These two protein chains interact to form a complex.

Contacts between the two chains:
Residue F496 in protein 2 interacts with residue K193 in protein 1 (closest heavy-atom distance 3.4 Å).
Residue T434 in protein 2 contacts residue Q192 in protein 1 (closest heavy-atom distance 3.5 Å).
Residue E302 in protein 2 interacts with residue P78 in protein 1 (closest heavy-atom distance 3.6 Å).
Residue P295 in protein 2 contacts residue R308 in protein 1 (closest heavy-atom distance 3.1 Å).
Residue K216 in protein 2 contacts residue D153 in protein 1 (closest heavy-atom distance 3.4 Å).
Residue L389 in protein 2 contacts residue E315 in protein 1 (closest heavy-atom distance 3.3 Å).
Residue S347 in protein 2 contacts residue K309 in protein 1 (closest heavy-atom distance 3.2 Å).
Residue A385 in protein 2 interacts with residue E315 in protein 1 (closest heavy-atom distance 3.4 Å).
Residue E381 in protein 2 is in contact with residue T316 in protein 1 (closest heavy-atom distance 3.4 Å).
Residue R213 in protein 2 contacts residue K309 in protein 1 (closest heavy-atom distance 3.4 Å).
Residue R349 in protein 2 is in contact with residue R154 in protein 1 (closest heavy-atom distance 3.5 Å).
Residue E302 in protein 2 interacts with residue R308 in protein 1 (closest heavy-atom distance 3.5 Å).
Residue F497 in protein 2 interacts with residue T136 in protein 1 (closest heavy-atom distance 3.2 Å).
Residue L312 in protein 2 interacts with residue R145 in protein 1 (closest heavy-atom distance 3.2 Å).
Residue F497 in protein 2 interacts with residue K193 in protein 1 (closest heavy-atom distance 3.3 Å).
Residue R212 in protein 2 is in contact with residue R154 in protein 1 (closest heavy-atom distance 3.2 Å).
Residue A499 in protein 2 contacts residue R133 in protein 1 (closest heavy-atom distance 3.3 Å).
Residue R349 in protein 2 is in contact with residue D153 in protein 1 (closest heavy-atom distance 2.9 Å).
Residue F345 in protein 2 contacts residue V310 in protein 1 (closest heavy-atom distance 3.5 Å).
Residue Y313 in protein 2 is in contact with residue R145 in protein 1 (closest heavy-atom distance 2.9 Å).
Residue L442 in protein 2 interacts with residue Q189 in protein 1 (closest heavy-atom distance 3.3 Å).
Residue S438 in protein 2 is in contact with residue Q192 in protein 1 (closest heavy-atom distance 3.2 Å).
Residue D498 in protein 2 is in contact with residue R138 in protein 1 (closest heavy-atom distance 3.1 Å).
Residue L294 in protein 2 interacts with residue V310 in protein 1 (closest heavy-atom distance 3.6 Å).
Residue A499 in protein 2 interacts with residue R138 in protein 1 (closest heavy-atom distance 3.1 Å).
Residue H346 in protein 2 interacts with residue E311 in protein 1 (closest heavy-atom distance 3.0 Å).
Residue Q386 in protein 2 is in contact with residue T313 in protein 1 (closest heavy-atom distance 3.3 Å).
Residue T435 in protein 2 interacts with residue K193 in protein 1 (closest heavy-atom distance 3.3 Å).
Residue P348 in protein 2 is in contact with residue K309 in protein 1 (closest heavy-atom distance 3.1 Å).
Residue I332 in protein 2 contacts residue I312 in protein 1 (closest heavy-atom distance 3.6 Å).
Residue Q441 in protein 2 contacts residue Q192 in protein 1 (closest heavy-atom distance 3.0 Å).
Residue V340 in protein 2 contacts residue I312 in protein 1 (closest heavy-atom distance 3.5 Å).
Residue T342 in protein 2 interacts with residue T313 in protein 1 (closest heavy-atom distance 2.8 Å).
Residue L504 in protein 2 contacts residue E182 in protein 1 (closest heavy-atom distance 3.3 Å).
Residue A385 in protein 2 is in contact with residue I317 in protein 1 (closest heavy-atom distance 3.3 Å).
Residue T342 in protein 2 contacts residue T316 in protein 1 (closest heavy-atom distance 3.7 Å).
Residue R212 in protein 2 is in contact with residue D153 in protein 1 (closest heavy-atom distance 3.0 Å).
Residue F496 in protein 2 is in contact with residue R138 in protein 1 (closest heavy-atom distance 2.9 Å).
Residue L442 in protein 2 contacts residue R138 in protein 1 (closest heavy-atom distance 3.2 Å).
Residue H296 in protein 2 is in contact with residue A263 in protein 1 (closest heavy-atom distance 3.3 Å).
Residue N299 in protein 2 is in contact with residue S306 in protein 1 (closest heavy-atom distance 3.2 Å).
Residue K445 in protein 2 contacts residue Y216 in protein 1 (closest heavy-atom distance 3.5 Å).
Residue L502 in protein 2 interacts with residue E129 in protein 1 (closest heavy-atom distance 3.6 Å).
Residue F345 in protein 2 is in contact with residue E311 in protein 1 (closest heavy-atom distance 3.4 Å).
Residue I298 in protein 2 contacts residue R308 in protein 1 (closest heavy-atom distance 3.5 Å).
Residue R349 in protein 2 is in contact with residue D152 in protein 1 (closest heavy-atom distance 2.8 Å).
Residue P295 in protein 2 contacts residue V310 in protein 1 (closest heavy-atom distance 3.5 Å).
Residue S311 in protein 2 contacts residue R145 in protein 1 (closest heavy-atom distance 2.9 Å).
Residue V377 in protein 2 interacts with residue Q321 in protein 1 (closest heavy-atom distance 3.3 Å).
Residue A344 in protein 2 interacts with residue T313 in protein 1 (closest heavy-atom distance 3.4 Å).
Residue P295 in protein 2 is in contact with residue V307 in protein 1 (closest heavy-atom distance 3.5 Å).
Residue L505 in protein 2 contacts residue R133 in protein 1 (closest heavy-atom distance 3.5 Å).
Residue L384 in protein 2 interacts with residue L319 in protein 1 (closest heavy-atom distance 3.6 Å).
Residue L312 in protein 2 is in contact with residue R148 in protein 1 (closest heavy-atom distance 3.3 Å).
Residue E493 in protein 2 interacts with residue K193 in protein 1 (closest heavy-atom distance 2.3 Å).
Residue L502 in protein 2 is in contact with residue R133 in protein 1 (closest heavy-atom distance 3.3 Å).
Residue H296 in protein 2 contacts residue V307 in protein 1 (closest heavy-atom distance 3.4 Å).
Residue Q395 in protein 2 interacts with residue E315 in protein 1 (closest heavy-atom distance 3.2 Å).
Residue Y248 in protein 2 interacts with residue L319 in protein 1 (closest heavy-atom distance 3.7 Å).
Residue N299 in protein 2 is in contact with residue G76 in protein 1 (closest heavy-atom distance 2.9 Å).

Sequence of protein 2:
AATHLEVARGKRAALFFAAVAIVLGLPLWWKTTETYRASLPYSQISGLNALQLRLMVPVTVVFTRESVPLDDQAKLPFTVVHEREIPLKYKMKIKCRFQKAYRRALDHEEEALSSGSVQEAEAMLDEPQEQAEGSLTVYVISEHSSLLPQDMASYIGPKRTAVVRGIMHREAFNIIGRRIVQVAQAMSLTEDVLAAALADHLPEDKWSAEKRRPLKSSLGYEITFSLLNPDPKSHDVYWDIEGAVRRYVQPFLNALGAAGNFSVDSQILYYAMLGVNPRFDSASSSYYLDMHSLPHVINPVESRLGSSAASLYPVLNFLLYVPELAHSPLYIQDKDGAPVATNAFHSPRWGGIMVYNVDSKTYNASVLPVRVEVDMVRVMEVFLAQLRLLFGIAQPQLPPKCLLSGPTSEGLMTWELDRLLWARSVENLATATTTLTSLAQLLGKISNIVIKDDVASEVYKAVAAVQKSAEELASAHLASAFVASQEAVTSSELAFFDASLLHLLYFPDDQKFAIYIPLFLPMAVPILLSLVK

Sequence of protein 1:
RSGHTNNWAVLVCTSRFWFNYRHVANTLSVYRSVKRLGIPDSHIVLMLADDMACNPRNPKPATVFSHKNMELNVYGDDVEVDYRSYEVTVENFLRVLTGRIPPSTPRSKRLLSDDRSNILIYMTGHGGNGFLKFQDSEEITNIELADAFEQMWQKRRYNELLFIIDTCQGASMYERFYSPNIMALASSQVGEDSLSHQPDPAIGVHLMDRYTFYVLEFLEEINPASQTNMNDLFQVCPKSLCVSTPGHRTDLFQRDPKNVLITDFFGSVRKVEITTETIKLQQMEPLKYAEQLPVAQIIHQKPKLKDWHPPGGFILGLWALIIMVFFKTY